Sequence of chain B:
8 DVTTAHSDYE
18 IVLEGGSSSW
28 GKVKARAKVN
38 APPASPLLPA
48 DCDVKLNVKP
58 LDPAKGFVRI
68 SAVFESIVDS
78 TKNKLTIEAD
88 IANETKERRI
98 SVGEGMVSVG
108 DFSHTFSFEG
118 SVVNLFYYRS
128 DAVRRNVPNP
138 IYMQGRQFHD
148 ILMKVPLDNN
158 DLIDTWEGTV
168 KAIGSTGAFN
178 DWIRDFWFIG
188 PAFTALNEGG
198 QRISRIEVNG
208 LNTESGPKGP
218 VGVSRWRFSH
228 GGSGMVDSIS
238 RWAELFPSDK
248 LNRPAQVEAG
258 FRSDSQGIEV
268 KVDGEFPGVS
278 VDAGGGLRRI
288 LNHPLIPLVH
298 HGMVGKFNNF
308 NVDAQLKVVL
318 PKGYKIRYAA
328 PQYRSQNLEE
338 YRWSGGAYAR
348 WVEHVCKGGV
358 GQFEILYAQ

This data describes a binding interaction between two proteins.

Sequence of chain A:
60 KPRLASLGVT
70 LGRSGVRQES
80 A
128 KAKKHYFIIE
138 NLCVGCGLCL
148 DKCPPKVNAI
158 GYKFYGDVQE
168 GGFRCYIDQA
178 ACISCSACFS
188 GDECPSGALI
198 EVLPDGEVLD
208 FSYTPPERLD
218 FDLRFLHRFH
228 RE

Contacts between the two chains:
Residue Q366 in chain B interacts with residue S187 in chain A (closest heavy-atom distance 3.6 Å).
Residue L284 in chain B is in contact with residue S209 in chain A (closest heavy-atom distance 3.6 Å).
Residue E266 in chain B contacts residue V68 in chain A (closest heavy-atom distance 3.3 Å).
Residue L363 in chain B is in contact with residue Y210 in chain A (closest heavy-atom distance 4.1 Å).
Residue G282 in chain B is in contact with residue L206 in chain A (closest heavy-atom distance 3.1 Å).
Residue D15 in chain B interacts with residue E78 in chain A (closest heavy-atom distance 3.7 Å).
Residue L284 in chain B contacts residue Y210 in chain A (closest heavy-atom distance 4.7 Å).
Residue G282 in chain B is in contact with residue L200 in chain A (closest heavy-atom distance 3.5 Å).
Residue H13 in chain B is in contact with residue L70 in chain A (closest heavy-atom distance 3.2 Å).
Residue L284 in chain B is in contact with residue L206 in chain A (closest heavy-atom distance 4.7 Å).
Residue R33 in chain B is in contact with residue G67 in chain A (closest heavy-atom distance 3.2 Å).
Residue K268 in chain B contacts residue L66 in chain A (closest heavy-atom distance 4.1 Å).
Residue R339 in chain B is in contact with residue A80 in chain A (closest heavy-atom distance 4.3 Å).
Residue R259 in chain B interacts with residue L63 in chain A (closest heavy-atom distance 3.9 Å).
Residue R324 in chain B contacts residue Y210 in chain A (closest heavy-atom distance 3.6 Å).
Residue I74 in chain B interacts with residue P61 in chain A (closest heavy-atom distance 3.7 Å).
Residue Y325 in chain B interacts with residue Y210 in chain A (closest heavy-atom distance 2.7 Å).
Residue S14 in chain B interacts with residue L70 in chain A (closest heavy-atom distance 3.6 Å).
Residue Y325 in chain B contacts residue P213 in chain A (closest heavy-atom distance 4.8 Å).
Residue V267 in chain B is in contact with residue V68 in chain A (closest heavy-atom distance 4.2 Å).
Residue R259 in chain B is in contact with residue S65 in chain A (closest heavy-atom distance 4.5 Å).
Residue D50 in chain B interacts with residue L63 in chain A (closest heavy-atom distance 4.1 Å).
Residue I74 in chain B is in contact with residue R62 in chain A (closest heavy-atom distance 3.5 Å).
Residue K268 in chain B is in contact with residue V68 in chain A (closest heavy-atom distance 4.5 Å).
Residue D76 in chain B is in contact with residue K60 in chain A (closest heavy-atom distance 2.7 Å).
Residue A34 in chain B contacts residue L70 in chain A (closest heavy-atom distance 3.7 Å).
Residue R324 in chain B interacts with residue S209 in chain A (closest heavy-atom distance 4.0 Å).
Residue F258 in chain B is in contact with residue L66 in chain A (closest heavy-atom distance 3.4 Å).
Residue S77 in chain B is in contact with residue P61 in chain A (closest heavy-atom distance 3.4 Å).
Residue G283 in chain B is in contact with residue L200 in chain A (closest heavy-atom distance 3.4 Å).
Residue G257 in chain B contacts residue L66 in chain A (closest heavy-atom distance 3.5 Å).
Residue D261 in chain B is in contact with residue R62 in chain A (closest heavy-atom distance 2.6 Å).
Residue K35 in chain B is in contact with residue L70 in chain A (closest heavy-atom distance 4.0 Å).
Residue P46 in chain B is in contact with residue R62 in chain A (closest heavy-atom distance 3.3 Å).
Residue S260 in chain B is in contact with residue R62 in chain A (closest heavy-atom distance 3.5 Å).
Residue C49 in chain B contacts residue L63 in chain A (closest heavy-atom distance 4.0 Å).
Residue E72 in chain B interacts with residue L63 in chain A (closest heavy-atom distance 3.0 Å).
Residue E266 in chain B contacts residue G67 in chain A (closest heavy-atom distance 4.5 Å).
Residue R259 in chain B contacts residue L66 in chain A (closest heavy-atom distance 3.6 Å).
Residue R259 in chain B is in contact with residue A64 in chain A (closest heavy-atom distance 2.5 Å).
Residue H13 in chain B is in contact with residue G71 in chain A (closest heavy-atom distance 3.6 Å).
Residue S77 in chain B interacts with residue K60 in chain A (closest heavy-atom distance 4.1 Å).
Residue L45 in chain B interacts with residue K60 in chain A (closest heavy-atom distance 3.1 Å).
Residue D48 in chain B contacts residue R62 in chain A (closest heavy-atom distance 2.9 Å).
Residue I74 in chain B interacts with residue L63 in chain A (closest heavy-atom distance 3.5 Å).
Residue K35 in chain B interacts with residue V68 in chain A (closest heavy-atom distance 4.3 Å).
Residue R324 in chain B is in contact with residue S187 in chain A (closest heavy-atom distance 3.0 Å).
Residue E266 in chain B is in contact with residue L66 in chain A (closest heavy-atom distance 2.4 Å).
Residue A34 in chain B is in contact with residue V68 in chain A (closest heavy-atom distance 3.6 Å).
Residue R33 in chain B interacts with residue L70 in chain A (closest heavy-atom distance 3.2 Å).
Residue R33 in chain B interacts with residue V68 in chain A (closest heavy-atom distance 4.3 Å).
Residue R339 in chain B interacts with residue S79 in chain A (closest heavy-atom distance 4.0 Å).
Residue R324 in chain B is in contact with residue D189 in chain A (closest heavy-atom distance 4.5 Å).
Residue P46 in chain B interacts with residue K60 in chain A (closest heavy-atom distance 3.6 Å).
Residue S73 in chain B contacts residue L63 in chain A (closest heavy-atom distance 4.2 Å).
Residue K35 in chain B interacts with residue G71 in chain A (closest heavy-atom distance 4.3 Å).
Residue V267 in chain B interacts with residue L66 in chain A (closest heavy-atom distance 4.2 Å).
Residue R259 in chain B contacts residue R62 in chain A (closest heavy-atom distance 4.1 Å).
Residue D15 in chain B is in contact with residue L70 in chain A (closest heavy-atom distance 4.1 Å).
Residue D48 in chain B interacts with residue L63 in chain A (closest heavy-atom distance 4.0 Å).